This data describes a binding interaction between two proteins.

Residue-level contacts at the interface:
Residue T3 in protein 1 interacts with residue M66 in protein 2 (closest heavy-atom distance 3.7 Å).
Residue P23 in protein 1 is in contact with residue C60 in protein 2 (closest heavy-atom distance 3.6 Å).
Residue P4 in protein 1 interacts with residue R62 in protein 2 (closest heavy-atom distance 4.4 Å).
Residue L29 in protein 1 interacts with residue E67 in protein 2 (closest heavy-atom distance 3.8 Å).
Residue L108 in protein 1 interacts with residue L75 in protein 2 (closest heavy-atom distance 4.3 Å).
Residue V20 in protein 1 interacts with residue R59 in protein 2 (closest heavy-atom distance 4.5 Å).
Residue F111 in protein 1 is in contact with residue K71 in protein 2 (closest heavy-atom distance 2.9 Å).
Residue L21 in protein 1 is in contact with residue C60 in protein 2 (closest heavy-atom distance 4.5 Å).
Residue K22 in protein 1 contacts residue S56 in protein 2 (closest heavy-atom distance 3.2 Å).
Residue I28 in protein 1 is in contact with residue Y64 in protein 2 (closest heavy-atom distance 4.4 Å).
Residue L6 in protein 1 interacts with residue I63 in protein 2 (closest heavy-atom distance 4.4 Å).
Residue R110 in protein 1 is in contact with residue K78 in protein 2 (closest heavy-atom distance 3.6 Å).
Residue L107 in protein 1 interacts with residue K78 in protein 2 (closest heavy-atom distance 4.0 Å).
Residue V33 in protein 1 contacts residue M68 in protein 2 (closest heavy-atom distance 3.8 Å).
Residue S5 in protein 1 contacts residue I63 in protein 2 (closest heavy-atom distance 4.2 Å).
Residue A30 in protein 1 contacts residue M68 in protein 2 (closest heavy-atom distance 4.3 Å).
Residue L29 in protein 1 contacts residue Y64 in protein 2 (closest heavy-atom distance 3.6 Å).
Residue L99 in protein 1 interacts with residue M76 in protein 2 (closest heavy-atom distance 3.5 Å).
Residue T3 in protein 1 contacts residue E67 in protein 2 (closest heavy-atom distance 3.2 Å).
Residue R32 in protein 1 is in contact with residue Y64 in protein 2 (closest heavy-atom distance 4.7 Å).
Residue V33 in protein 1 contacts residue I72 in protein 2 (closest heavy-atom distance 4.6 Å).
Residue F111 in protein 1 interacts with residue K78 in protein 2 (closest heavy-atom distance 3.6 Å).
Residue P4 in protein 1 contacts residue R59 in protein 2 (closest heavy-atom distance 5.0 Å).
Residue T3 in protein 1 is in contact with residue R70 in protein 2 (closest heavy-atom distance 4.6 Å).
Residue A30 in protein 1 contacts residue Y64 in protein 2 (closest heavy-atom distance 3.5 Å).
Residue V20 in protein 1 is in contact with residue S56 in protein 2 (closest heavy-atom distance 4.7 Å).
Residue L108 in protein 1 contacts residue M68 in protein 2 (closest heavy-atom distance 4.0 Å).
Residue L29 in protein 1 interacts with residue K71 in protein 2 (closest heavy-atom distance 4.1 Å).
Residue L29 in protein 1 contacts residue M68 in protein 2 (closest heavy-atom distance 3.7 Å).
Residue L104 in protein 1 contacts residue M76 in protein 2 (closest heavy-atom distance 4.2 Å).
Residue F111 in protein 1 interacts with residue L75 in protein 2 (closest heavy-atom distance 3.5 Å).
Residue L21 in protein 1 contacts residue I63 in protein 2 (closest heavy-atom distance 3.5 Å).
Residue P4 in protein 1 contacts residue I63 in protein 2 (closest heavy-atom distance 3.7 Å).
Residue L21 in protein 1 interacts with residue R59 in protein 2 (closest heavy-atom distance 3.6 Å).
Residue L107 in protein 1 is in contact with residue L75 in protein 2 (closest heavy-atom distance 3.2 Å).
Residue N113 in protein 1 interacts with residue K71 in protein 2 (closest heavy-atom distance 4.2 Å).
Residue P4 in protein 1 interacts with residue M66 in protein 2 (closest heavy-atom distance 4.2 Å).
Residue K25 in protein 1 is in contact with residue C60 in protein 2 (closest heavy-atom distance 4.9 Å).
Residue L27 in protein 1 is in contact with residue Y64 in protein 2 (closest heavy-atom distance 4.1 Å).
Residue A2 in protein 1 contacts residue M66 in protein 2 (closest heavy-atom distance 3.2 Å).
Residue L108 in protein 1 interacts with residue K71 in protein 2 (closest heavy-atom distance 4.0 Å).
Residue L107 in protein 1 interacts with residue N79 in protein 2 (closest heavy-atom distance 3.5 Å).
Residue P112 in protein 1 is in contact with residue K71 in protein 2 (closest heavy-atom distance 4.4 Å).
Residue L27 in protein 1 interacts with residue I63 in protein 2 (closest heavy-atom distance 4.1 Å).
Residue L99 in protein 1 contacts residue N79 in protein 2 (closest heavy-atom distance 4.0 Å).
Residue L21 in protein 1 is in contact with residue S56 in protein 2 (closest heavy-atom distance 3.8 Å).
Residue L108 in protein 1 interacts with residue I72 in protein 2 (closest heavy-atom distance 4.8 Å).
Residue L27 in protein 1 is in contact with residue C60 in protein 2 (closest heavy-atom distance 3.6 Å).
Residue P23 in protein 1 is in contact with residue S56 in protein 2 (closest heavy-atom distance 4.6 Å).
Residue L107 in protein 1 contacts residue M76 in protein 2 (closest heavy-atom distance 4.3 Å).
Residue R32 in protein 1 interacts with residue M68 in protein 2 (closest heavy-atom distance 4.0 Å).
Residue L104 in protein 1 contacts residue I72 in protein 2 (closest heavy-atom distance 3.6 Å).

Sequence of protein 2:
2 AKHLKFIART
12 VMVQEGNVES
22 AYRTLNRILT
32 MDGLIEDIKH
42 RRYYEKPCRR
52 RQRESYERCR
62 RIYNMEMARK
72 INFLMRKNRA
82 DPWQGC

Sequence of protein 1:
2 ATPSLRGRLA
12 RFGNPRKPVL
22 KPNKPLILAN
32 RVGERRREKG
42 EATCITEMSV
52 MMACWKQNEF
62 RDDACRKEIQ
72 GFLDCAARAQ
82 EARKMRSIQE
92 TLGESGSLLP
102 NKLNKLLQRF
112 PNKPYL